Sequence of protein 1:
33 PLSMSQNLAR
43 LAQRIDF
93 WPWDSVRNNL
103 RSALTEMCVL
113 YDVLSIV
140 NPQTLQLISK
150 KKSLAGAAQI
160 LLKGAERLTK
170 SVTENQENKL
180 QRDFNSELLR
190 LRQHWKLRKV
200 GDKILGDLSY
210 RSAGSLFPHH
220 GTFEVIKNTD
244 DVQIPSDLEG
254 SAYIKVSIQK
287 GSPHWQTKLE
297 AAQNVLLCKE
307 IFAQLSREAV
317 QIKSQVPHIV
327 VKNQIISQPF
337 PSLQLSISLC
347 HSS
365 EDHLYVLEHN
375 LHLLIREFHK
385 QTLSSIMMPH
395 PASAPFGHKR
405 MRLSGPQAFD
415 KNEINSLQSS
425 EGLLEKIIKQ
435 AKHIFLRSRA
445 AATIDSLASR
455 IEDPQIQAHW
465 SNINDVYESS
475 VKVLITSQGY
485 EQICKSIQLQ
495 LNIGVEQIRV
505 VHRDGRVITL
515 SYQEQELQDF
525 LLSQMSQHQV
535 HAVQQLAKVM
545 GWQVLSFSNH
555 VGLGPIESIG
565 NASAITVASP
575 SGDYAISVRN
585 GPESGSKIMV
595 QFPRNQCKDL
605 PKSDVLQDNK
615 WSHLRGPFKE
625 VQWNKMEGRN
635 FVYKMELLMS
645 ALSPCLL

Sequence of protein 2:
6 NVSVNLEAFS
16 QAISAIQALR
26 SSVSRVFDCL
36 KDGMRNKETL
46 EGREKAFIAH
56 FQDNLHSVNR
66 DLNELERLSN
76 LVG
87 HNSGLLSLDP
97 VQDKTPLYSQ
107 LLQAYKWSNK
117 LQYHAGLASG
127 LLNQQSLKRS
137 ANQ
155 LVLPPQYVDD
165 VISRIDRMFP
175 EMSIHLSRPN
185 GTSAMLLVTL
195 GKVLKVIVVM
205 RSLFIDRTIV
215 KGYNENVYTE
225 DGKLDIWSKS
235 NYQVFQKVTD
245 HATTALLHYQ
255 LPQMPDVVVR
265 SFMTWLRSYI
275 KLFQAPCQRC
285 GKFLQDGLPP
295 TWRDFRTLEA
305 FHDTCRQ

The following describes two proteins that form a bound complex.

Residue-level contacts at the interface:
Residue D469 in protein 1 interacts with residue I230 in protein 2 (closest heavy-atom distance 3.5 Å).
Residue Q494 in protein 1 is in contact with residue T247 in protein 2 (closest heavy-atom distance 3.7 Å).
Residue V543 in protein 1 is in contact with residue L133 in protein 2 (closest heavy-atom distance 3.8 Å).
Residue M544 in protein 1 interacts with residue L133 in protein 2 (closest heavy-atom distance 3.5 Å).
Residue Y484 in protein 1 is in contact with residue R135 in protein 2 (closest heavy-atom distance 2.6 Å).
Residue R503 in protein 1 contacts residue D244 in protein 2 (closest heavy-atom distance 2.9 Å).
Residue Q492 in protein 1 interacts with residue Q254 in protein 2 (closest heavy-atom distance 4.0 Å).
Residue D469 in protein 1 contacts residue W231 in protein 2 (closest heavy-atom distance 2.5 Å).
Residue S473 in protein 1 is in contact with residue W231 in protein 2 (closest heavy-atom distance 4.2 Å).
Residue E472 in protein 1 is in contact with residue W231 in protein 2 (closest heavy-atom distance 3.4 Å).
Residue G509 in protein 1 is in contact with residue T248 in protein 2 (closest heavy-atom distance 3.8 Å).
Residue I487 in protein 1 is in contact with residue L133 in protein 2 (closest heavy-atom distance 4.3 Å).
Residue V543 in protein 1 contacts residue R135 in protein 2 (closest heavy-atom distance 3.3 Å).
Residue S465 in protein 1 contacts residue D210 in protein 2 (closest heavy-atom distance 3.1 Å).
Residue I487 in protein 1 is in contact with residue S132 in protein 2 (closest heavy-atom distance 3.9 Å).
Residue V511 in protein 1 contacts residue D244 in protein 2 (closest heavy-atom distance 3.7 Å).
Residue N466 in protein 1 contacts residue R205 in protein 2 (closest heavy-atom distance 3.4 Å).
Residue V543 in protein 1 is in contact with residue S132 in protein 2 (closest heavy-atom distance 3.7 Å).
Residue R507 in protein 1 is in contact with residue T248 in protein 2 (closest heavy-atom distance 3.2 Å).
Residue I487 in protein 1 is in contact with residue R135 in protein 2 (closest heavy-atom distance 3.0 Å).
Residue I467 in protein 1 interacts with residue I230 in protein 2 (closest heavy-atom distance 3.4 Å).
Residue R404 in protein 1 is in contact with residue N220 in protein 2 (closest heavy-atom distance 3.9 Å).
Residue V505 in protein 1 is in contact with residue T248 in protein 2 (closest heavy-atom distance 3.3 Å).
Residue Q486 in protein 1 interacts with residue S136 in protein 2 (closest heavy-atom distance 3.5 Å).
Residue I467 in protein 1 is in contact with residue S187 in protein 2 (closest heavy-atom distance 4.3 Å).
Residue Y484 in protein 1 is in contact with residue S136 in protein 2 (closest heavy-atom distance 4.3 Å).
Residue K476 in protein 1 interacts with residue L251 in protein 2 (closest heavy-atom distance 4.3 Å).
Residue E472 in protein 1 is in contact with residue K233 in protein 2 (closest heavy-atom distance 4.3 Å).
Residue W464 in protein 1 interacts with residue R205 in protein 2 (closest heavy-atom distance 3.1 Å).
Residue G483 in protein 1 is in contact with residue R135 in protein 2 (closest heavy-atom distance 4.1 Å).
Residue Q486 in protein 1 interacts with residue Q257 in protein 2 (closest heavy-atom distance 3.4 Å).
Residue E485 in protein 1 interacts with residue S136 in protein 2 (closest heavy-atom distance 4.2 Å).
Residue V505 in protein 1 is in contact with residue T247 in protein 2 (closest heavy-atom distance 3.1 Å).
Residue E640 in protein 1 is in contact with residue R135 in protein 2 (closest heavy-atom distance 2.2 Å).
Residue L493 in protein 1 interacts with residue L251 in protein 2 (closest heavy-atom distance 3.5 Å).
Residue I467 in protein 1 is in contact with residue W231 in protein 2 (closest heavy-atom distance 3.6 Å).
Residue Q494 in protein 1 interacts with residue L251 in protein 2 (closest heavy-atom distance 4.0 Å).
Residue R507 in protein 1 interacts with residue L251 in protein 2 (closest heavy-atom distance 3.2 Å).
Residue G509 in protein 1 is in contact with residue R310 in protein 2 (closest heavy-atom distance 4.1 Å).
Residue I487 in protein 1 is in contact with residue K134 in protein 2 (closest heavy-atom distance 3.9 Å).
Residue L421 in protein 1 interacts with residue N220 in protein 2 (closest heavy-atom distance 4.0 Å).
Residue V505 in protein 1 contacts residue L251 in protein 2 (closest heavy-atom distance 3.9 Å).
Residue K489 in protein 1 is in contact with residue P256 in protein 2 (closest heavy-atom distance 3.0 Å).
Residue Q494 in protein 1 is in contact with residue R211 in protein 2 (closest heavy-atom distance 3.6 Å).
Residue D508 in protein 1 interacts with residue R310 in protein 2 (closest heavy-atom distance 3.9 Å).
Residue Q486 in protein 1 interacts with residue P256 in protein 2 (closest heavy-atom distance 4.2 Å).
Residue S465 in protein 1 contacts residue R205 in protein 2 (closest heavy-atom distance 3.4 Å).
Residue Q494 in protein 1 is in contact with residue D210 in protein 2 (closest heavy-atom distance 3.1 Å).
Residue I467 in protein 1 is in contact with residue V203 in protein 2 (closest heavy-atom distance 3.5 Å).
Residue I467 in protein 1 is in contact with residue R211 in protein 2 (closest heavy-atom distance 4.2 Å).
Residue V505 in protein 1 is in contact with residue D244 in protein 2 (closest heavy-atom distance 3.8 Å).
Residue K489 in protein 1 interacts with residue L255 in protein 2 (closest heavy-atom distance 3.5 Å).
Residue Y471 in protein 1 contacts residue W231 in protein 2 (closest heavy-atom distance 4.2 Å).
Residue H506 in protein 1 interacts with residue T248 in protein 2 (closest heavy-atom distance 3.6 Å).
Residue S474 in protein 1 interacts with residue R211 in protein 2 (closest heavy-atom distance 3.4 Å).
Residue K476 in protein 1 contacts residue D210 in protein 2 (closest heavy-atom distance 2.7 Å).
Residue Q492 in protein 1 is in contact with residue L251 in protein 2 (closest heavy-atom distance 3.2 Å).
Residue Q486 in protein 1 contacts residue K134 in protein 2 (closest heavy-atom distance 3.9 Å).
Residue E485 in protein 1 is in contact with residue A137 in protein 2 (closest heavy-atom distance 3.3 Å).
Residue R507 in protein 1 contacts residue H252 in protein 2 (closest heavy-atom distance 3.4 Å).